Contacts between the two chains:
Residue P146 in chain A contacts residue K98 in chain B (closest heavy-atom distance 4.1 Å).

These two protein chains interact to form a complex.

Sequence of chain B:
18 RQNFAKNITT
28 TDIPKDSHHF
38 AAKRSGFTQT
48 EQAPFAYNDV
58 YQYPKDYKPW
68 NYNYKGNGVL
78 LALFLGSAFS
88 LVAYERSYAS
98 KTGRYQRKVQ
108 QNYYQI

Sequence of chain A:
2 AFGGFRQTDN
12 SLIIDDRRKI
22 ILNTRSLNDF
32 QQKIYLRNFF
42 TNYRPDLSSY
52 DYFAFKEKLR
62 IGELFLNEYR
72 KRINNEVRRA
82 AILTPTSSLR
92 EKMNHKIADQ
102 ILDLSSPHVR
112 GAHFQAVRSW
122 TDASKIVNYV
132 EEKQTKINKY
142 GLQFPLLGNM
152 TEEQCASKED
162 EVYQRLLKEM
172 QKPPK